Sequence of protein 2:
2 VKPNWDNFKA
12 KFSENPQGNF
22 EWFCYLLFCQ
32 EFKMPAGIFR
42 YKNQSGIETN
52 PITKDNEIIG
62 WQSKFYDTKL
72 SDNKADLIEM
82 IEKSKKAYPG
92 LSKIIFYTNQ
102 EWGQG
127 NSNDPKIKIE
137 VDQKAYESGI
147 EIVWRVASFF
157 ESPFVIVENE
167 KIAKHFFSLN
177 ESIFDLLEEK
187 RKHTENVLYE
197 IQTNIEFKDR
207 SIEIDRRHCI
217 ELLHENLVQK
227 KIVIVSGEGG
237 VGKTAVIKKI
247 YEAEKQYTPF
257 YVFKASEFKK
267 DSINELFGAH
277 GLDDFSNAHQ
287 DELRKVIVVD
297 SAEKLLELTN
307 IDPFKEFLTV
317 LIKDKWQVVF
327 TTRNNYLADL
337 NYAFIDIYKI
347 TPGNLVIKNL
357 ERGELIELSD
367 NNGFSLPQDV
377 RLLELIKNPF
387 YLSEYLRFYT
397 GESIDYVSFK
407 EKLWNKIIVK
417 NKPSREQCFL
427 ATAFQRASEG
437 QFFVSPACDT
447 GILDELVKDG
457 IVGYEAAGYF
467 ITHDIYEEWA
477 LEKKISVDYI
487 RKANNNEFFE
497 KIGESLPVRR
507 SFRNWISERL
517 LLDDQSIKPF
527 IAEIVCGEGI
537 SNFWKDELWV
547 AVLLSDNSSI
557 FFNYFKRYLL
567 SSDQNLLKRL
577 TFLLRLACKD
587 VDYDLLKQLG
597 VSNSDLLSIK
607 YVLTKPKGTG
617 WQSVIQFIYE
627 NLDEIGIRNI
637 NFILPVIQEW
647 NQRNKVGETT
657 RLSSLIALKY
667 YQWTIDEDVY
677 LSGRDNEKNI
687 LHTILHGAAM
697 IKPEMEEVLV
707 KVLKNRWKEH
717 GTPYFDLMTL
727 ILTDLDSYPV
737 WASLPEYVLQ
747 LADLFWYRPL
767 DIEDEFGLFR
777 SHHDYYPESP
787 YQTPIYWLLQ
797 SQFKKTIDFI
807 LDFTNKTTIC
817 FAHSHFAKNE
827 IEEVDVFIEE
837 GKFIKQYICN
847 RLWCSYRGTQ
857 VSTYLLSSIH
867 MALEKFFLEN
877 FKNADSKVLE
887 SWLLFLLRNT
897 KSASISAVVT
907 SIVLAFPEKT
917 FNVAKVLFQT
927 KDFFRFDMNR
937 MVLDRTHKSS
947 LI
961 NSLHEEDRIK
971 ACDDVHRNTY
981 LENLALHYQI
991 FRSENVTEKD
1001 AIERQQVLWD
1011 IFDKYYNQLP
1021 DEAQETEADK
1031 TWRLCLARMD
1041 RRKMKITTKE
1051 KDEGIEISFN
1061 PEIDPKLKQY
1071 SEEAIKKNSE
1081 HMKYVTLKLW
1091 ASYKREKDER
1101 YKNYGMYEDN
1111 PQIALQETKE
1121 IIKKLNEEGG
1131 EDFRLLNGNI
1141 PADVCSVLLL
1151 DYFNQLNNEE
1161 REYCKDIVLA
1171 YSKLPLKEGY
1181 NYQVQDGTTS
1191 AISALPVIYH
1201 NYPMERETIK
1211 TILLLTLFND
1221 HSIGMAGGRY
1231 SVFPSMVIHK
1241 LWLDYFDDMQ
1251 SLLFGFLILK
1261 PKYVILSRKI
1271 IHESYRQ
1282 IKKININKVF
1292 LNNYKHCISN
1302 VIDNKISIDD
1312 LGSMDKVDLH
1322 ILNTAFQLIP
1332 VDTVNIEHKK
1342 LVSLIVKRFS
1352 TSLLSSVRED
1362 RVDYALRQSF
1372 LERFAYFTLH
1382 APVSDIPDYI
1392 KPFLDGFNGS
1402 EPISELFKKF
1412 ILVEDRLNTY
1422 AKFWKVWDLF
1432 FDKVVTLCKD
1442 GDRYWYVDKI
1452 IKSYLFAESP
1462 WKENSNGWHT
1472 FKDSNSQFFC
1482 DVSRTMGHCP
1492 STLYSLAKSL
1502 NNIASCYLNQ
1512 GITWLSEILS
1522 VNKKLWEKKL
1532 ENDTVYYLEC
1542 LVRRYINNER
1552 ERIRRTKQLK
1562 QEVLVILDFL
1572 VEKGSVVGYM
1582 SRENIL

Contacts between the two chains:
Residue D1416 in protein 2 contacts residue I374 in protein 1 (closest heavy-atom distance 3.1 Å).
Residue N825 in protein 2 interacts with residue N51 in protein 1 (closest heavy-atom distance 2.9 Å).
Residue I1057 in protein 2 interacts with residue G298 in protein 1 (closest heavy-atom distance 2.8 Å).
Residue H943 in protein 2 is in contact with residue R66 in protein 1 (closest heavy-atom distance 3.3 Å).
Residue I990 in protein 2 interacts with residue F319 in protein 1 (closest heavy-atom distance 3.3 Å).
Residue V1184 in protein 2 is in contact with residue E271 in protein 1 (closest heavy-atom distance 3.4 Å).
Residue Y676 in protein 2 interacts with residue S125 in protein 1 (closest heavy-atom distance 3.4 Å).
Residue D1416 in protein 2 is in contact with residue E373 in protein 1 (closest heavy-atom distance 3.0 Å).
Residue R992 in protein 2 is in contact with residue G322 in protein 1 (closest heavy-atom distance 3.1 Å).
Residue F1059 in protein 2 is in contact with residue V296 in protein 1 (closest heavy-atom distance 3.0 Å).
Residue E826 in protein 2 is in contact with residue T58 in protein 1 (closest heavy-atom distance 2.7 Å).
Residue K1463 in protein 2 contacts residue E373 in protein 1 (closest heavy-atom distance 2.8 Å).
Residue R1041 in protein 2 contacts residue D318 in protein 1 (closest heavy-atom distance 2.8 Å).
Residue R992 in protein 2 is in contact with residue S321 in protein 1 (closest heavy-atom distance 3.4 Å).
Residue Q1183 in protein 2 interacts with residue E270 in protein 1 (closest heavy-atom distance 3.0 Å).
Residue D730 in protein 2 contacts residue R444 in protein 1 (closest heavy-atom distance 3.0 Å).
Residue N1181 in protein 2 is in contact with residue E270 in protein 1 (closest heavy-atom distance 2.9 Å).
Residue S946 in protein 2 interacts with residue E349 in protein 1 (closest heavy-atom distance 2.6 Å).
Residue W1469 in protein 2 interacts with residue E373 in protein 1 (closest heavy-atom distance 3.3 Å).
Residue R649 in protein 2 interacts with residue E443 in protein 1 (closest heavy-atom distance 2.9 Å).
Residue I1055 in protein 2 is in contact with residue L299 in protein 1 (closest heavy-atom distance 3.3 Å).
Residue D1534 in protein 2 contacts residue G434 in protein 1 (closest heavy-atom distance 3.0 Å).
Residue D732 in protein 2 is in contact with residue R444 in protein 1 (closest heavy-atom distance 2.7 Å).
Residue Y1093 in protein 2 interacts with residue Q347 in protein 1 (closest heavy-atom distance 3.2 Å).
Residue R1038 in protein 2 is in contact with residue S293 in protein 1 (closest heavy-atom distance 2.8 Å).
Residue R992 in protein 2 contacts residue V320 in protein 1 (closest heavy-atom distance 2.9 Å).
Residue S1071 in protein 2 contacts residue I292 in protein 1 (closest heavy-atom distance 3.1 Å).
Residue H688 in protein 2 interacts with residue R444 in protein 1 (closest heavy-atom distance 3.1 Å).
Residue D1534 in protein 2 is in contact with residue A432 in protein 1 (closest heavy-atom distance 3.4 Å).
Residue D1534 in protein 2 interacts with residue L433 in protein 1 (closest heavy-atom distance 2.9 Å).
Residue N1060 in protein 2 is in contact with residue K295 in protein 1 (closest heavy-atom distance 3.1 Å).
Residue E1056 in protein 2 contacts residue G298 in protein 1 (closest heavy-atom distance 3.3 Å).
Residue I990 in protein 2 is in contact with residue V320 in protein 1 (closest heavy-atom distance 3.1 Å).
Residue N825 in protein 2 contacts residue S53 in protein 1 (closest heavy-atom distance 3.1 Å).
Residue P1461 in protein 2 contacts residue R375 in protein 1 (closest heavy-atom distance 2.9 Å).
Residue Q1005 in protein 2 interacts with residue T316 in protein 1 (closest heavy-atom distance 3.1 Å).
Residue Y980 in protein 2 interacts with residue Q331 in protein 1 (closest heavy-atom distance 3.3 Å).
Residue Q1005 in protein 2 is in contact with residue F319 in protein 1 (closest heavy-atom distance 3.4 Å).
Residue R1038 in protein 2 is in contact with residue M291 in protein 1 (closest heavy-atom distance 3.3 Å).
Residue N825 in protein 2 contacts residue T54 in protein 1 (closest heavy-atom distance 2.6 Å).
Residue E1464 in protein 2 is in contact with residue R375 in protein 1 (closest heavy-atom distance 3.3 Å).
Residue R1041 in protein 2 contacts residue T316 in protein 1 (closest heavy-atom distance 2.5 Å).
Residue E1053 in protein 2 interacts with residue N301 in protein 1 (closest heavy-atom distance 3.3 Å).
Residue P1061 in protein 2 contacts residue A294 in protein 1 (closest heavy-atom distance 3.1 Å).
Residue R847 in protein 2 is in contact with residue T58 in protein 1 (closest heavy-atom distance 2.9 Å).
Residue N682 in protein 2 contacts residue R435 in protein 1 (closest heavy-atom distance 3.4 Å).
Residue W1462 in protein 2 contacts residue R375 in protein 1 (closest heavy-atom distance 2.7 Å).
Residue Q648 in protein 2 interacts with residue E443 in protein 1 (closest heavy-atom distance 2.9 Å).
Residue Y676 in protein 2 contacts residue N121 in protein 1 (closest heavy-atom distance 3.4 Å).
Residue W1446 in protein 2 interacts with residue E92 in protein 1 (closest heavy-atom distance 2.9 Å).
Residue F991 in protein 2 is in contact with residue I327 in protein 1 (closest heavy-atom distance 3.5 Å).
Residue K1463 in protein 2 interacts with residue E372 in protein 1 (closest heavy-atom distance 2.9 Å).
Residue I1055 in protein 2 is in contact with residue V300 in protein 1 (closest heavy-atom distance 3.0 Å).
Residue N983 in protein 2 interacts with residue Q331 in protein 1 (closest heavy-atom distance 2.9 Å).
Residue G1224 in protein 2 interacts with residue E271 in protein 1 (closest heavy-atom distance 3.1 Å).
Residue F991 in protein 2 interacts with residue V320 in protein 1 (closest heavy-atom distance 3.3 Å).
Residue G1054 in protein 2 is in contact with residue V300 in protein 1 (closest heavy-atom distance 3.4 Å).
Residue R776 in protein 2 is in contact with residue E134 in protein 1 (closest heavy-atom distance 2.7 Å).
Residue E994 in protein 2 interacts with residue R323 in protein 1 (closest heavy-atom distance 2.8 Å).
Residue D767 in protein 2 contacts residue K137 in protein 1 (closest heavy-atom distance 2.9 Å).

The following describes two proteins that form a bound complex.

Sequence of protein 1:
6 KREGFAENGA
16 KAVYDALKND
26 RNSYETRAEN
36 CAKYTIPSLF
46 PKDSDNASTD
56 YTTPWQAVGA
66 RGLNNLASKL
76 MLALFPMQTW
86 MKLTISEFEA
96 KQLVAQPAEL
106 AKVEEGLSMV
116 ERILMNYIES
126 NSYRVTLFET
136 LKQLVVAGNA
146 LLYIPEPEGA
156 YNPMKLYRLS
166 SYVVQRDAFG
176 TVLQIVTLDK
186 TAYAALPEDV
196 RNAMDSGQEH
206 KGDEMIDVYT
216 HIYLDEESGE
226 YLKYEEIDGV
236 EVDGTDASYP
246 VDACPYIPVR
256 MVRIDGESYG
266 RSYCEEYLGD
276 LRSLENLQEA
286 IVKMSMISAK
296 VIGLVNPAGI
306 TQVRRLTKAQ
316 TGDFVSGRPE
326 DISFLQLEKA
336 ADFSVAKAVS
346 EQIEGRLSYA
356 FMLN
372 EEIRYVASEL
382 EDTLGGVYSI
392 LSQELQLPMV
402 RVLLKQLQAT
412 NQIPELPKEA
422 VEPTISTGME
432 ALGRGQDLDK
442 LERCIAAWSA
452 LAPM